Interface contacts:
Residue R89 in the first protein is in contact with residue R12 in the second protein (closest heavy-atom distance 3.6 Å).
Residue F96 in the first protein is in contact with residue L7 in the second protein (closest heavy-atom distance 4.4 Å).
Residue E79 in the first protein interacts with residue A15 in the second protein (closest heavy-atom distance 4.0 Å).
Residue K78 in the first protein contacts residue A8 in the second protein (closest heavy-atom distance 3.6 Å).
Residue N52 in the first protein contacts residue Y10 in the second protein (closest heavy-atom distance 2.2 Å).
Residue C56 in the first protein interacts with residue L7 in the second protein (closest heavy-atom distance 3.4 Å).
Residue K148 in the first protein interacts with residue V23 in the second protein (closest heavy-atom distance 3.2 Å).
Residue N86 in the first protein interacts with residue A15 in the second protein (closest heavy-atom distance 4.6 Å).
Residue L71 in the first protein contacts residue L4 in the second protein (closest heavy-atom distance 3.2 Å).
Residue M76 in the first protein is in contact with residue L11 in the second protein (closest heavy-atom distance 3.7 Å).
Residue K152 in the first protein contacts residue V23 in the second protein (closest heavy-atom distance 3.3 Å).
Residue G88 in the first protein contacts residue I18 in the second protein (closest heavy-atom distance 3.8 Å).
Residue K78 in the first protein contacts residue E5 in the second protein (closest heavy-atom distance 4.0 Å).
Residue N86 in the first protein interacts with residue D16 in the second protein (closest heavy-atom distance 3.1 Å).
Residue E79 in the first protein is in contact with residue L11 in the second protein (closest heavy-atom distance 3.5 Å).
Residue V49 in the first protein interacts with residue M14 in the second protein (closest heavy-atom distance 4.4 Å).
Residue V49 in the first protein is in contact with residue L11 in the second protein (closest heavy-atom distance 4.0 Å).
Residue T92 in the first protein is in contact with residue L11 in the second protein (closest heavy-atom distance 3.6 Å).
Residue V45 in the first protein contacts residue M14 in the second protein (closest heavy-atom distance 4.1 Å).
Residue F149 in the first protein is in contact with residue K21 in the second protein (closest heavy-atom distance 3.5 Å).
Residue E48 in the first protein interacts with residue M14 in the second protein (closest heavy-atom distance 3.6 Å).
Residue V91 in the first protein contacts residue I18 in the second protein (closest heavy-atom distance 3.8 Å).
Residue K147 in the first protein interacts with residue V23 in the second protein (closest heavy-atom distance 3.7 Å).
Residue E79 in the first protein contacts residue A8 in the second protein (closest heavy-atom distance 3.9 Å).
Residue L57 in the first protein is in contact with residue L7 in the second protein (closest heavy-atom distance 3.9 Å).
Residue V60 in the first protein is in contact with residue L3 in the second protein (closest heavy-atom distance 3.5 Å).
Residue E150 in the first protein interacts with residue K24 in the second protein (closest heavy-atom distance 2.2 Å).
Residue V45 in the first protein is in contact with residue I18 in the second protein (closest heavy-atom distance 3.7 Å).
Residue K148 in the first protein is in contact with residue K24 in the second protein (closest heavy-atom distance 3.9 Å).
Residue K147 in the first protein is in contact with residue K24 in the second protein (closest heavy-atom distance 3.1 Å).
Residue R89 in the first protein is in contact with residue D16 in the second protein (closest heavy-atom distance 3.2 Å).
Residue G88 in the first protein is in contact with residue N19 in the second protein (closest heavy-atom distance 3.3 Å).
Residue K78 in the first protein contacts residue R12 in the second protein (closest heavy-atom distance 3.0 Å).
Residue E48 in the first protein interacts with residue Y10 in the second protein (closest heavy-atom distance 3.9 Å).
Residue V49 in the first protein contacts residue Y10 in the second protein (closest heavy-atom distance 3.9 Å).
Residue E81 in the first protein contacts residue R12 in the second protein (closest heavy-atom distance 3.5 Å).
Residue D82 in the first protein interacts with residue R12 in the second protein (closest heavy-atom distance 3.5 Å).
Residue V75 in the first protein contacts residue L11 in the second protein (closest heavy-atom distance 3.7 Å).
Residue V41 in the first protein contacts residue K21 in the second protein (closest heavy-atom distance 3.4 Å).
Residue N86 in the first protein interacts with residue N19 in the second protein (closest heavy-atom distance 3.2 Å).
Residue L53 in the first protein is in contact with residue K6 in the second protein (closest heavy-atom distance 4.3 Å).
Residue L71 in the first protein is in contact with residue L7 in the second protein (closest heavy-atom distance 4.6 Å).
Residue W87 in the first protein interacts with residue N19 in the second protein (closest heavy-atom distance 3.5 Å).
Residue R89 in the first protein contacts residue A15 in the second protein (closest heavy-atom distance 3.4 Å).
Residue F96 in the first protein interacts with residue L11 in the second protein (closest heavy-atom distance 4.0 Å).
Residue T92 in the first protein is in contact with residue A15 in the second protein (closest heavy-atom distance 3.8 Å).
Residue L53 in the first protein contacts residue L7 in the second protein (closest heavy-atom distance 3.8 Å).
Residue E79 in the first protein interacts with residue R12 in the second protein (closest heavy-atom distance 3.0 Å).
Residue V75 in the first protein is in contact with residue L7 in the second protein (closest heavy-atom distance 4.0 Å).
Residue Q74 in the first protein contacts residue L4 in the second protein (closest heavy-atom distance 2.9 Å).
Residue L53 in the first protein contacts residue Y10 in the second protein (closest heavy-atom distance 3.7 Å).
Residue C56 in the first protein interacts with residue K6 in the second protein (closest heavy-atom distance 3.6 Å).
Residue K148 in the first protein contacts residue K21 in the second protein (closest heavy-atom distance 3.1 Å).
Residue F80 in the first protein contacts residue R12 in the second protein (closest heavy-atom distance 4.3 Å).
Residue F149 in the first protein is in contact with residue I18 in the second protein (closest heavy-atom distance 4.3 Å).
Residue G88 in the first protein is in contact with residue A15 in the second protein (closest heavy-atom distance 3.6 Å).
Residue V75 in the first protein contacts residue L4 in the second protein (closest heavy-atom distance 4.3 Å).
Residue V75 in the first protein contacts residue A8 in the second protein (closest heavy-atom distance 3.7 Å).
Residue K148 in the first protein interacts with residue Y22 in the second protein (closest heavy-atom distance 3.7 Å).
Residue C56 in the first protein contacts residue L3 in the second protein (closest heavy-atom distance 3.2 Å).

Sequence of the first protein:
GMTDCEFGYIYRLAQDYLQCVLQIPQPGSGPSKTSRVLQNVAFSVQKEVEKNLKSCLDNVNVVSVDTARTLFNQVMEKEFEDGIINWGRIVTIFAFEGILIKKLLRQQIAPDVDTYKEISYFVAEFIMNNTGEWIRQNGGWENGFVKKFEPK

This data describes a binding interaction between two proteins.

Sequence of the second protein:
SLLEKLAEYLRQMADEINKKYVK